Sequence of the first protein:
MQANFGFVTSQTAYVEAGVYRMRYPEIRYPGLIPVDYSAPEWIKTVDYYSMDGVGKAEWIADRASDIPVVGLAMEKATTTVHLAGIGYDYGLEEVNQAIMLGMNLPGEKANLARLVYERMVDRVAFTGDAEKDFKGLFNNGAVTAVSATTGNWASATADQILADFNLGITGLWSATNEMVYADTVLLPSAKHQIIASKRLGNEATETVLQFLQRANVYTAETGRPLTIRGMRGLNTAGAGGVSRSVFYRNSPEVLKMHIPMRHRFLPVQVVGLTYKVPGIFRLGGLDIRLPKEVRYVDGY

The following describes two proteins that form a bound complex.

Residue-level contacts at the interface:
Residue N212 in the first protein is in contact with residue G211 in the second protein (closest heavy-atom distance 3.5 Å).
Residue V25 in the first protein interacts with residue D57 in the second protein (closest heavy-atom distance 3.6 Å).
Residue L93 in the first protein interacts with residue W69 in the second protein (closest heavy-atom distance 3.2 Å).
Residue Q203 in the first protein is in contact with residue E231 in the second protein (closest heavy-atom distance 3.4 Å).
Residue M11 in the first protein contacts residue E85 in the second protein (closest heavy-atom distance 3.0 Å).
Residue K119 in the first protein is in contact with residue V80 in the second protein (closest heavy-atom distance 3.5 Å).
Residue G95 in the first protein interacts with residue E68 in the second protein (closest heavy-atom distance 3.2 Å).
Residue M32 in the first protein is in contact with residue M61 in the second protein (closest heavy-atom distance 3.6 Å).
Residue Y24 in the first protein is in contact with residue V56 in the second protein (closest heavy-atom distance 3.5 Å).
Residue E26 in the first protein is in contact with residue D57 in the second protein (closest heavy-atom distance 3.3 Å).
Residue Q203 in the first protein contacts residue Y191 in the second protein (closest heavy-atom distance 3.5 Å).
Residue I96 in the first protein interacts with residue K66 in the second protein (closest heavy-atom distance 3.6 Å).
Residue Y34 in the first protein contacts residue M189 in the second protein (closest heavy-atom distance 3.8 Å).
Residue L93 in the first protein contacts residue I70 in the second protein (closest heavy-atom distance 3.5 Å).
Residue A94 in the first protein is in contact with residue W69 in the second protein (closest heavy-atom distance 3.7 Å).
Residue R33 in the first protein contacts residue M189 in the second protein (closest heavy-atom distance 3.7 Å).
Residue M130 in the first protein is in contact with residue A67 in the second protein (closest heavy-atom distance 3.7 Å).
Residue V29 in the first protein is in contact with residue M61 in the second protein (closest heavy-atom distance 3.8 Å).
Residue Q203 in the first protein contacts residue T180 in the second protein (closest heavy-atom distance 3.7 Å).
Residue I96 in the first protein interacts with residue A67 in the second protein (closest heavy-atom distance 3.4 Å).
Residue F17 in the first protein is in contact with residue Y59 in the second protein (closest heavy-atom distance 3.8 Å).
Residue E118 in the first protein interacts with residue L82 in the second protein (closest heavy-atom distance 3.4 Å).
Residue G97 in the first protein contacts residue V79 in the second protein (closest heavy-atom distance 3.0 Å).
Residue Y34 in the first protein interacts with residue D62 in the second protein (closest heavy-atom distance 3.6 Å).
Residue M11 in the first protein contacts residue M84 in the second protein (closest heavy-atom distance 3.9 Å).
Residue S199 in the first protein is in contact with residue W183 in the second protein (closest heavy-atom distance 3.4 Å).
Residue N212 in the first protein interacts with residue A214 in the second protein (closest heavy-atom distance 3.2 Å).
Residue P288 in the first protein contacts residue I77 in the second protein (closest heavy-atom distance 3.6 Å).
Residue T22 in the first protein contacts residue T55 in the second protein (closest heavy-atom distance 3.1 Å).
Residue A206 in the first protein interacts with residue A230 in the second protein (closest heavy-atom distance 3.7 Å).
Residue A23 in the first protein contacts residue T55 in the second protein (closest heavy-atom distance 3.5 Å).
Residue E26 in the first protein interacts with residue V56 in the second protein (closest heavy-atom distance 3.1 Å).
Residue D139 in the first protein is in contact with residue W69 in the second protein (closest heavy-atom distance 3.2 Å).
Residue V29 in the first protein interacts with residue S60 in the second protein (closest heavy-atom distance 3.5 Å).
Residue E26 in the first protein interacts with residue H268 in the second protein (closest heavy-atom distance 3.6 Å).
Residue K142 in the first protein is in contact with residue W69 in the second protein (closest heavy-atom distance 3.7 Å).
Residue E213 in the first protein contacts residue E213 in the second protein (closest heavy-atom distance 2.8 Å).
Residue G97 in the first protein is in contact with residue P78 in the second protein (closest heavy-atom distance 2.7 Å).
Residue Q203 in the first protein is in contact with residue W183 in the second protein (closest heavy-atom distance 3.0 Å).
Residue R209 in the first protein interacts with residue L172 in the second protein (closest heavy-atom distance 3.5 Å).
Residue M32 in the first protein interacts with residue D62 in the second protein (closest heavy-atom distance 3.5 Å).
Residue Y24 in the first protein interacts with residue D57 in the second protein (closest heavy-atom distance 2.7 Å).
Residue N212 in the first protein is in contact with residue N212 in the second protein (closest heavy-atom distance 3.5 Å).
Residue Y30 in the first protein is in contact with residue M61 in the second protein (closest heavy-atom distance 3.0 Å).
Residue R31 in the first protein interacts with residue M61 in the second protein (closest heavy-atom distance 3.3 Å).
Residue G97 in the first protein contacts residue I77 in the second protein (closest heavy-atom distance 3.6 Å).
Residue Q12 in the first protein interacts with residue M84 in the second protein (closest heavy-atom distance 3.2 Å).
Residue G95 in the first protein is in contact with residue P78 in the second protein (closest heavy-atom distance 3.5 Å).
Residue Y24 in the first protein contacts residue S48 in the second protein (closest heavy-atom distance 3.7 Å).
Residue Y24 in the first protein interacts with residue T55 in the second protein (closest heavy-atom distance 3.1 Å).
Residue F17 in the first protein interacts with residue M84 in the second protein (closest heavy-atom distance 3.5 Å).
Residue I290 in the first protein contacts residue I70 in the second protein (closest heavy-atom distance 3.6 Å).
Residue Y30 in the first protein contacts residue S60 in the second protein (closest heavy-atom distance 3.3 Å).
Residue R209 in the first protein interacts with residue F221 in the second protein (closest heavy-atom distance 3.6 Å).
Residue E141 in the first protein contacts residue W69 in the second protein (closest heavy-atom distance 3.5 Å).
Residue Y30 in the first protein contacts residue Y59 in the second protein (closest heavy-atom distance 3.7 Å).
Residue A94 in the first protein interacts with residue I70 in the second protein (closest heavy-atom distance 3.8 Å).
Residue I96 in the first protein contacts residue P78 in the second protein (closest heavy-atom distance 3.6 Å).
Residue A94 in the first protein contacts residue E68 in the second protein (closest heavy-atom distance 3.3 Å).
Residue T215 in the first protein contacts residue E216 in the second protein (closest heavy-atom distance 3.1 Å).

Sequence of the second protein:
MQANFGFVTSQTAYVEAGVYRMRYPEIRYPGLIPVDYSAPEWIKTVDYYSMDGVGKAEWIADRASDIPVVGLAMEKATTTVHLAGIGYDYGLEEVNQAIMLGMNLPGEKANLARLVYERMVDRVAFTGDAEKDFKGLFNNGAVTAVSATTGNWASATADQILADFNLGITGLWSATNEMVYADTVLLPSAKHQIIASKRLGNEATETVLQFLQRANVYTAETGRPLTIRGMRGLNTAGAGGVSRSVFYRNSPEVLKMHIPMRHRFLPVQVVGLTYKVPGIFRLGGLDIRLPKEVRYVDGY